The following describes two proteins that form a bound complex.

Sequence of chain B:
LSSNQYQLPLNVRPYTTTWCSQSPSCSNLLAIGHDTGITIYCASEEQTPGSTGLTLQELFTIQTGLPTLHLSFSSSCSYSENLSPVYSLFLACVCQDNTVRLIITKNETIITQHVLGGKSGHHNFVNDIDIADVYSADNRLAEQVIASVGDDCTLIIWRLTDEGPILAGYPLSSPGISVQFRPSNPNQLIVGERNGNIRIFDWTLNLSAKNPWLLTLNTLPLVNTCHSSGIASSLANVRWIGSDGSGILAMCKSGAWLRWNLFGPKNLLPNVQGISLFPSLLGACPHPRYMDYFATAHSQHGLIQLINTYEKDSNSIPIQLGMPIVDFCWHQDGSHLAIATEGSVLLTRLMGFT

Sequence of chain A:
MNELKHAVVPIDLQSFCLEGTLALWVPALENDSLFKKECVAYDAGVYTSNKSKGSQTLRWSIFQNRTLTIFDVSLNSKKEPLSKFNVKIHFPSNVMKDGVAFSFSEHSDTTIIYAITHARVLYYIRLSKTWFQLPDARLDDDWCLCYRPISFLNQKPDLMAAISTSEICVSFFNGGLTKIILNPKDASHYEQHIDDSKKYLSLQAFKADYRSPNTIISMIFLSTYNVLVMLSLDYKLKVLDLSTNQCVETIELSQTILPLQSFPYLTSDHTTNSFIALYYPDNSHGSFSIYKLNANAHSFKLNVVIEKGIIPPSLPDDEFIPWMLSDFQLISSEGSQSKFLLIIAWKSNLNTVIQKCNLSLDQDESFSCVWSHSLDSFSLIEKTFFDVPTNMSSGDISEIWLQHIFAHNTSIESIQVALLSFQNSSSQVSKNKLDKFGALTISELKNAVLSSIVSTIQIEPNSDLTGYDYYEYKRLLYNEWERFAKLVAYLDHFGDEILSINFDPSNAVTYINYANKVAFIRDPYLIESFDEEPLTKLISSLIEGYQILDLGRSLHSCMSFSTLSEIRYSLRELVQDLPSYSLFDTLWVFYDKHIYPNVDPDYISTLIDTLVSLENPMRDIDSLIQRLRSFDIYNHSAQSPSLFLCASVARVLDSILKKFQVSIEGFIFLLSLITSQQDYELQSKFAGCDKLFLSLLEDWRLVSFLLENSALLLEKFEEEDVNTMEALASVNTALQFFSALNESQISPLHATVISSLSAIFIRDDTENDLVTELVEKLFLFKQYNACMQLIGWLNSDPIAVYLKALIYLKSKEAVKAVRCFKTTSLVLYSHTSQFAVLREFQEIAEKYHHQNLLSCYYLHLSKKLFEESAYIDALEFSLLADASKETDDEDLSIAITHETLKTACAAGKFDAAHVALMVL

Residue-level contacts at the interface:
Residue Y915 in chain A contacts residue E380 in chain B (closest heavy-atom distance 2.6 Å).
Residue R603 in chain A interacts with residue C167 in chain B (closest heavy-atom distance 3.5 Å).
Residue N471 in chain A is in contact with residue P244 in chain B (closest heavy-atom distance 3.2 Å).
Residue R863 in chain A interacts with residue Q110 in chain B (closest heavy-atom distance 2.9 Å).
Residue Q482 in chain A is in contact with residue K304 in chain B (closest heavy-atom distance 3.2 Å).
Residue V963 in chain A interacts with residue D40 in chain B (closest heavy-atom distance 3.0 Å).
Residue D955 in chain A contacts residue L15 in chain B (closest heavy-atom distance 3.4 Å).
Residue N829 in chain A interacts with residue A255 in chain B (closest heavy-atom distance 3.3 Å).
Residue Y494 in chain A interacts with residue N234 in chain B (closest heavy-atom distance 2.7 Å).
Residue I916 in chain A is in contact with residue R18 in chain B (closest heavy-atom distance 3.6 Å).
Residue E423 in chain A is in contact with residue N211 in chain B (closest heavy-atom distance 3.0 Å).
Residue I481 in chain A interacts with residue L306 in chain B (closest heavy-atom distance 3.2 Å).
Residue T490 in chain A contacts residue F286 in chain B (closest heavy-atom distance 3.6 Å).
Residue L964 in chain A is in contact with residue Y20 in chain B (closest heavy-atom distance 2.3 Å).
Residue M962 in chain A contacts residue N16 in chain B (closest heavy-atom distance 3.2 Å).
Residue D917 in chain A interacts with residue R18 in chain B (closest heavy-atom distance 2.5 Å).
Residue V478 in chain A is in contact with residue L306 in chain B (closest heavy-atom distance 3.1 Å).
Residue K860 in chain A is in contact with residue V140 in chain B (closest heavy-atom distance 3.5 Å).
Residue M962 in chain A interacts with residue L15 in chain B (closest heavy-atom distance 3.1 Å).
Residue E857 in chain A interacts with residue K276 in chain B (closest heavy-atom distance 3.4 Å).
Residue K860 in chain A interacts with residue N141 in chain B (closest heavy-atom distance 2.5 Å).
Residue M416 in chain A is in contact with residue P185 in chain B (closest heavy-atom distance 3.1 Å).
Residue Y600 in chain A is in contact with residue P185 in chain B (closest heavy-atom distance 3.5 Å).
Residue L961 in chain A contacts residue N16 in chain B (closest heavy-atom distance 3.3 Å).
Residue H958 in chain A interacts with residue N16 in chain B (closest heavy-atom distance 2.9 Å).
Residue M416 in chain A interacts with residue W236 in chain B (closest heavy-atom distance 3.1 Å).
Residue Q482 in chain A is in contact with residue L306 in chain B (closest heavy-atom distance 3.4 Å).
Residue M416 in chain A contacts residue L186 in chain B (closest heavy-atom distance 3.3 Å).
Residue M416 in chain A interacts with residue R213 in chain B (closest heavy-atom distance 3.7 Å).
Residue M416 in chain A interacts with residue S187 in chain B (closest heavy-atom distance 3.0 Å).
Residue V859 in chain A interacts with residue L74 in chain B (closest heavy-atom distance 3.6 Å).
Residue Y492 in chain A is in contact with residue P303 in chain B (closest heavy-atom distance 3.1 Å).
Residue G419 in chain A contacts residue R213 in chain B (closest heavy-atom distance 3.5 Å).
Residue L474 in chain A interacts with residue P244 in chain B (closest heavy-atom distance 3.5 Å).
Residue N471 in chain A contacts residue L243 in chain B (closest heavy-atom distance 3.5 Å).
Residue I483 in chain A interacts with residue K304 in chain B (closest heavy-atom distance 3.3 Å).
Residue L964 in chain A is in contact with residue P72 in chain B (closest heavy-atom distance 3.3 Å).
Residue D420 in chain A interacts with residue R213 in chain B (closest heavy-atom distance 2.8 Å).
Residue H958 in chain A contacts residue L15 in chain B (closest heavy-atom distance 3.5 Å).
Residue S479 in chain A contacts residue L306 in chain B (closest heavy-atom distance 3.4 Å).
Residue N829 in chain A interacts with residue R208 in chain B (closest heavy-atom distance 3.5 Å).
Residue Y492 in chain A contacts residue N305 in chain B (closest heavy-atom distance 3.6 Å).
Residue I916 in chain A interacts with residue E380 in chain B (closest heavy-atom distance 3.8 Å).
Residue E423 in chain A is in contact with residue N241 in chain B (closest heavy-atom distance 2.9 Å).
Residue E920 in chain A interacts with residue R18 in chain B (closest heavy-atom distance 2.6 Å).
Residue R863 in chain A contacts residue L74 in chain B (closest heavy-atom distance 3.2 Å).
Residue K860 in chain A interacts with residue F139 in chain B (closest heavy-atom distance 3.4 Å).
Residue Y852 in chain A contacts residue D165 in chain B (closest heavy-atom distance 3.2 Å).
Residue D420 in chain A contacts residue T239 in chain B (closest heavy-atom distance 3.1 Å).
Residue K747 in chain A interacts with residue I254 in chain B (closest heavy-atom distance 3.7 Å).
Residue E468 in chain A contacts residue S251 in chain B (closest heavy-atom distance 3.7 Å).
Residue L964 in chain A contacts residue D40 in chain B (closest heavy-atom distance 3.3 Å).
Residue M832 in chain A contacts residue R208 in chain B (closest heavy-atom distance 3.7 Å).
Residue S611 in chain A interacts with residue K133 in chain B (closest heavy-atom distance 3.6 Å).
Residue S417 in chain A is in contact with residue S187 in chain B (closest heavy-atom distance 3.6 Å).
Residue Y915 in chain A interacts with residue P362 in chain B (closest heavy-atom distance 3.2 Å).
Residue Y612 in chain A contacts residue K133 in chain B (closest heavy-atom distance 3.6 Å).
Residue D420 in chain A is in contact with residue N211 in chain B (closest heavy-atom distance 3.5 Å).
Residue D608 in chain A contacts residue H137 in chain B (closest heavy-atom distance 3.1 Å).
Residue R863 in chain A contacts residue C109 in chain B (closest heavy-atom distance 3.5 Å).